Sequence of the second protein:
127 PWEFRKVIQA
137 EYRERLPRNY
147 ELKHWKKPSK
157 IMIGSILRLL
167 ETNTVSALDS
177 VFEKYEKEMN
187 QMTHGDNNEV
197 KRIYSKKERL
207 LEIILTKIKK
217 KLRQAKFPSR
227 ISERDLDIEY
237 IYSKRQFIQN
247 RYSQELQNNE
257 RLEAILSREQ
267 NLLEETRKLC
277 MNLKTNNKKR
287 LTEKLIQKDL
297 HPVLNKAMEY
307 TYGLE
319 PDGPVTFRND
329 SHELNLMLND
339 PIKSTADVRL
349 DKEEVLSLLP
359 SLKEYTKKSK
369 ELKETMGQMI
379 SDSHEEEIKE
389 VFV

The following describes two proteins that form a bound complex.

Interface contacts:
Residue N145 in the second protein interacts with residue Q89 in the first protein (closest heavy-atom distance 2.9 Å).
Residue Y146 in the second protein contacts residue Q89 in the first protein (closest heavy-atom distance 3.5 Å).
Residue E147 in the second protein is in contact with residue Q89 in the first protein (closest heavy-atom distance 3.2 Å).
Residue N145 in the second protein contacts residue L86 in the first protein (closest heavy-atom distance 4.5 Å).
Residue N145 in the second protein is in contact with residue S88 in the first protein (closest heavy-atom distance 4.2 Å).
Residue N145 in the second protein is in contact with residue D87 in the first protein (closest heavy-atom distance 2.2 Å).

Sequence of the first protein:
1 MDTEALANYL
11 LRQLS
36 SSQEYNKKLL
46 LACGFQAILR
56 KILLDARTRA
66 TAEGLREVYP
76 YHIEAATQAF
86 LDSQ